Interface contacts:
Residue L1504 in chain A is in contact with residue N61 in chain B (closest heavy-atom distance 4.6 Å).

Sequence of chain A:
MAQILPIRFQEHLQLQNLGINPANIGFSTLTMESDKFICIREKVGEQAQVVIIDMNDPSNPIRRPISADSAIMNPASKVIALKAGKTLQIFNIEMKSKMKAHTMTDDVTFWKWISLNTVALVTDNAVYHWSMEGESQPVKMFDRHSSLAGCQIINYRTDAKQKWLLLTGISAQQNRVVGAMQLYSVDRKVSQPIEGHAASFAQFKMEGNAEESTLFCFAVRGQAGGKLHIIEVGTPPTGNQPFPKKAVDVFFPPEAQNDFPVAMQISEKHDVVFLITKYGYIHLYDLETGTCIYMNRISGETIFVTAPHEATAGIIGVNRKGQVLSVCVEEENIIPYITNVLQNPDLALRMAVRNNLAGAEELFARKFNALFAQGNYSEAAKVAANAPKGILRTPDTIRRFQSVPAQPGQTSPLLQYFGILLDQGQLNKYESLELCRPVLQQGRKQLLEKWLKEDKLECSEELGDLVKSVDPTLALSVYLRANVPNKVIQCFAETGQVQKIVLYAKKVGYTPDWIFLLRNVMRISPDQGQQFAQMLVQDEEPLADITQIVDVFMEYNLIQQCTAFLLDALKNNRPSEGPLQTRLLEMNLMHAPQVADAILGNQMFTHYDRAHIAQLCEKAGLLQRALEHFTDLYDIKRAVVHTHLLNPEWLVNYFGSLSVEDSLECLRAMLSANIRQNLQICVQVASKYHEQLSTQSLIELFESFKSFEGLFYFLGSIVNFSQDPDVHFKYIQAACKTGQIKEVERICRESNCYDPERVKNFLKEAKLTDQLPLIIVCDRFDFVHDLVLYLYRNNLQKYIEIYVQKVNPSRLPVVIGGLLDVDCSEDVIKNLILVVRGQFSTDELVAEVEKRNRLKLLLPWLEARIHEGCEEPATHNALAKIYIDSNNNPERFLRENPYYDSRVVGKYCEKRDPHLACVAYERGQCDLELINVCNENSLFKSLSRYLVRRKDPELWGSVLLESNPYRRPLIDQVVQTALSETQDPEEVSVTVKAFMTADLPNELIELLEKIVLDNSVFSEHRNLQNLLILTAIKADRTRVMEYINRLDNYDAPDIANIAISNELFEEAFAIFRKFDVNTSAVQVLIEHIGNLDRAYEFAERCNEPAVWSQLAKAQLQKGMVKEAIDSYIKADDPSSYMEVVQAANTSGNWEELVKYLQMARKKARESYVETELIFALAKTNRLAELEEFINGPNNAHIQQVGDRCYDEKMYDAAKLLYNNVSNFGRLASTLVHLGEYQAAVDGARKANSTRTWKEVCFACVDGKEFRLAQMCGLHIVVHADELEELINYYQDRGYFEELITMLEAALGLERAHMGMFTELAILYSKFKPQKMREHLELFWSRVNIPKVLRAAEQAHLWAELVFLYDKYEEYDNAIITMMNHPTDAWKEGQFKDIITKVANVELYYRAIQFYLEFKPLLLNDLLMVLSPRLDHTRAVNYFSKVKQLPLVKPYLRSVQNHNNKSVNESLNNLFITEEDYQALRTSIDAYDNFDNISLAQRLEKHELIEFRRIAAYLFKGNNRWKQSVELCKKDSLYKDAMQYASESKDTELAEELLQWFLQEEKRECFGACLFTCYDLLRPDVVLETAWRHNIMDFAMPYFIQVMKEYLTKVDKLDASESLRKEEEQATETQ

Sequence of chain B:
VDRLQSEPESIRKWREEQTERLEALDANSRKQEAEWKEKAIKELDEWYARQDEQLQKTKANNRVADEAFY

This data describes a binding interaction between two proteins.